Sequence of protein 2:
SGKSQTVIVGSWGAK

Contacts between the two chains:
Residue L131 in protein 1 interacts with residue V10 in protein 2 (closest heavy-atom distance 2.8 Å).
Residue Y126 in protein 1 interacts with residue A17 in protein 2 (closest heavy-atom distance 3.5 Å).
Residue V79 in protein 1 is in contact with residue K18 in protein 2 (closest heavy-atom distance 5.0 Å).
Residue V80 in protein 1 interacts with residue G16 in protein 2 (closest heavy-atom distance 4.8 Å).
Residue D125 in protein 1 contacts residue A17 in protein 2 (closest heavy-atom distance 2.7 Å).
Residue L131 in protein 1 interacts with residue I11 in protein 2 (closest heavy-atom distance 4.6 Å).
Residue L106 in protein 1 is in contact with residue V12 in protein 2 (closest heavy-atom distance 3.9 Å).
Residue F127 in protein 1 interacts with residue W15 in protein 2 (closest heavy-atom distance 3.0 Å).
Residue Y130 in protein 1 interacts with residue T9 in protein 2 (closest heavy-atom distance 3.4 Å).
Residue D125 in protein 1 contacts residue G16 in protein 2 (closest heavy-atom distance 3.3 Å).
Residue Y130 in protein 1 is in contact with residue I11 in protein 2 (closest heavy-atom distance 4.1 Å).
Residue Y126 in protein 1 interacts with residue G16 in protein 2 (closest heavy-atom distance 4.1 Å).
Residue F104 in protein 1 interacts with residue W15 in protein 2 (closest heavy-atom distance 3.6 Å).
Residue Y126 in protein 1 is in contact with residue K18 in protein 2 (closest heavy-atom distance 4.2 Å).
Residue T72 in protein 1 interacts with residue G16 in protein 2 (closest heavy-atom distance 3.8 Å).
Residue V79 in protein 1 is in contact with residue G16 in protein 2 (closest heavy-atom distance 4.0 Å).
Residue L131 in protein 1 is in contact with residue V12 in protein 2 (closest heavy-atom distance 4.0 Å).
Residue Y126 in protein 1 contacts residue W15 in protein 2 (closest heavy-atom distance 3.0 Å).
Residue L106 in protein 1 interacts with residue W15 in protein 2 (closest heavy-atom distance 4.2 Å).
Residue Y130 in protein 1 is in contact with residue V10 in protein 2 (closest heavy-atom distance 3.7 Å).
Residue S128 in protein 1 is in contact with residue G13 in protein 2 (closest heavy-atom distance 3.9 Å).
Residue M129 in protein 1 is in contact with residue I11 in protein 2 (closest heavy-atom distance 3.1 Å).
Residue V80 in protein 1 contacts residue A17 in protein 2 (closest heavy-atom distance 4.8 Å).
Residue L131 in protein 1 interacts with residue T9 in protein 2 (closest heavy-atom distance 2.8 Å).
Residue S132 in protein 1 contacts residue T9 in protein 2 (closest heavy-atom distance 4.5 Å).
Residue S128 in protein 1 contacts residue V12 in protein 2 (closest heavy-atom distance 3.7 Å).
Residue S128 in protein 1 is in contact with residue W15 in protein 2 (closest heavy-atom distance 4.9 Å).
Residue F127 in protein 1 is in contact with residue G13 in protein 2 (closest heavy-atom distance 4.6 Å).
Residue D125 in protein 1 is in contact with residue W15 in protein 2 (closest heavy-atom distance 4.0 Å).
Residue M129 in protein 1 is in contact with residue V10 in protein 2 (closest heavy-atom distance 4.2 Å).
Residue K117 in protein 1 contacts residue I11 in protein 2 (closest heavy-atom distance 4.2 Å).
Residue M129 in protein 1 is in contact with residue W15 in protein 2 (closest heavy-atom distance 4.8 Å).
Residue S128 in protein 1 interacts with residue S14 in protein 2 (closest heavy-atom distance 3.3 Å).
Residue A8 in protein 1 contacts residue T9 in protein 2 (closest heavy-atom distance 3.9 Å).
Residue V79 in protein 1 is in contact with residue A17 in protein 2 (closest heavy-atom distance 3.3 Å).
Residue Y126 in protein 1 interacts with residue S14 in protein 2 (closest heavy-atom distance 4.2 Å).
Residue F127 in protein 1 is in contact with residue S14 in protein 2 (closest heavy-atom distance 3.2 Å).
Residue M129 in protein 1 interacts with residue V12 in protein 2 (closest heavy-atom distance 2.9 Å).
Residue T72 in protein 1 is in contact with residue W15 in protein 2 (closest heavy-atom distance 4.2 Å).
Residue V81 in protein 1 is in contact with residue G16 in protein 2 (closest heavy-atom distance 4.1 Å).
Residue S128 in protein 1 contacts residue I11 in protein 2 (closest heavy-atom distance 3.2 Å).
Residue V81 in protein 1 is in contact with residue W15 in protein 2 (closest heavy-atom distance 3.3 Å).
Residue V114 in protein 1 interacts with residue T9 in protein 2 (closest heavy-atom distance 4.8 Å).

Sequence of protein 1:
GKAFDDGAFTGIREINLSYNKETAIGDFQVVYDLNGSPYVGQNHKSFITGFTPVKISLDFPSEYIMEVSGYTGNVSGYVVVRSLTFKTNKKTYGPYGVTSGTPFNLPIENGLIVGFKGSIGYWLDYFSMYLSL

These two protein chains interact to form a complex.